Sequence of the second protein:
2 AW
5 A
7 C

Contacts between the two chains:
Residue G197 in the first protein contacts residue A5 in the second protein (closest heavy-atom distance 3.8 Å).
Residue Y198 in the first protein is in contact with residue W3 in the second protein (closest heavy-atom distance 4.3 Å).
Residue I248 in the first protein is in contact with residue A5 in the second protein (closest heavy-atom distance 3.5 Å).
Residue Q246 in the first protein is in contact with residue A5 in the second protein (closest heavy-atom distance 3.4 Å).
Residue S199 in the first protein contacts residue A5 in the second protein (closest heavy-atom distance 3.8 Å).
Residue Y198 in the first protein interacts with residue A5 in the second protein (closest heavy-atom distance 4.0 Å).
Residue L242 in the first protein is in contact with residue A5 in the second protein (closest heavy-atom distance 4.4 Å).
Residue G197 in the first protein is in contact with residue W3 in the second protein (closest heavy-atom distance 3.1 Å).
Residue S199 in the first protein is in contact with residue W3 in the second protein (closest heavy-atom distance 3.7 Å).
Residue T194 in the first protein interacts with residue W3 in the second protein (closest heavy-atom distance 3.5 Å).
Residue S199 in the first protein contacts residue C7 in the second protein (closest heavy-atom distance 4.6 Å).

Sequence of the first protein:
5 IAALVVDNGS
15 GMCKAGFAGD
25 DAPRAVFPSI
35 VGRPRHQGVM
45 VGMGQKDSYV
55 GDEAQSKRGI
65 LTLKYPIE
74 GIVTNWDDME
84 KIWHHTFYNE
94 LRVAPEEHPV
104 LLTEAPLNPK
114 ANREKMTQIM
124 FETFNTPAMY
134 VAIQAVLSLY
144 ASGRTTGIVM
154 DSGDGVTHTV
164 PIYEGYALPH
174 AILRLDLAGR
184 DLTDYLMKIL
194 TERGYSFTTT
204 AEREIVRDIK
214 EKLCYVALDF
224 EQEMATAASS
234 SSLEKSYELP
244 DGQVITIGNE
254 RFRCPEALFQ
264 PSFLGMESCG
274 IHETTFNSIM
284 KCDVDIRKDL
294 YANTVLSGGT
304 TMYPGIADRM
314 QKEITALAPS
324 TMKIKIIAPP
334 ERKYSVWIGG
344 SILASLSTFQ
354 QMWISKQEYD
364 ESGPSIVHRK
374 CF

This data describes a binding interaction between two proteins.